Sequence of protein 2:
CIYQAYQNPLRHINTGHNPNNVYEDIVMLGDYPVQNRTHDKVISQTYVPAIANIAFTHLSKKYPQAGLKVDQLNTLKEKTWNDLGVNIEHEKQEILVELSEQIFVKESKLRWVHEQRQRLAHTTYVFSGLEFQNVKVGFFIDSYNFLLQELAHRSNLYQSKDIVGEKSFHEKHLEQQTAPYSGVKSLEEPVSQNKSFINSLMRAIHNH

These two protein chains interact to form a complex.

Contacts between the two chains:
Residue L52 in protein 2 is in contact with residue I102 in protein 1 (closest heavy-atom distance 3.7 Å).
Residue L52 in protein 2 contacts residue W98 in protein 1 (closest heavy-atom distance 4.9 Å).
Residue Y55 in protein 2 contacts residue Q117 in protein 1 (closest heavy-atom distance 4.5 Å).
Residue L52 in protein 2 interacts with residue Q101 in protein 1 (closest heavy-atom distance 4.1 Å).
Residue G53 in protein 2 interacts with residue I102 in protein 1 (closest heavy-atom distance 3.3 Å).
Residue G53 in protein 2 is in contact with residue Q101 in protein 1 (closest heavy-atom distance 3.4 Å).
Residue G53 in protein 2 contacts residue Q117 in protein 1 (closest heavy-atom distance 3.5 Å).
Residue G53 in protein 2 interacts with residue F118 in protein 1 (closest heavy-atom distance 4.8 Å).

Sequence of protein 1:
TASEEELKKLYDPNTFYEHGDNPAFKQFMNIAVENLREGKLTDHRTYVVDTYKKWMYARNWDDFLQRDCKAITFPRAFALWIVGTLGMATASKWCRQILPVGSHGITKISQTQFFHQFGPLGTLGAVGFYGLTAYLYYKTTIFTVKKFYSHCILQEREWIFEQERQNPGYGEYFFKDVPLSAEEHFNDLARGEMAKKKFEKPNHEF